This data describes a binding interaction between two proteins.

Residue-level contacts at the interface:
Residue F44 in chain B contacts residue F44 in chain A (closest heavy-atom distance 3.0 Å).
Residue H40 in chain B contacts residue F44 in chain A (closest heavy-atom distance 3.1 Å).
Residue T22 in chain B interacts with residue A69 in chain A (closest heavy-atom distance 3.5 Å).
Residue H54 in chain B is in contact with residue N36 in chain A (closest heavy-atom distance 3.6 Å).
Residue P15 in chain B contacts residue V72 in chain A (closest heavy-atom distance 3.1 Å).
Residue Q34 in chain B is in contact with residue F90 in chain A (closest heavy-atom distance 3.4 Å).
Residue I23 in chain B interacts with residue L83 in chain A (closest heavy-atom distance 3.5 Å).
Residue I30 in chain B interacts with residue F90 in chain A (closest heavy-atom distance 3.9 Å).
Residue E37 in chain B interacts with residue N96 in chain A (closest heavy-atom distance 3.8 Å).
Residue L33 in chain B interacts with residue A55 in chain A (closest heavy-atom distance 3.8 Å).
Residue H40 in chain B interacts with residue S48 in chain A (closest heavy-atom distance 3.7 Å).
Residue I30 in chain B interacts with residue L86 in chain A (closest heavy-atom distance 3.7 Å).
Residue H40 in chain B is in contact with residue W47 in chain A (closest heavy-atom distance 3.5 Å).
Residue L59 in chain B interacts with residue L33 in chain A (closest heavy-atom distance 3.9 Å).
Residue V72 in chain B interacts with residue P15 in chain A (closest heavy-atom distance 3.1 Å).
Residue L87 in chain B interacts with residue I30 in chain A (closest heavy-atom distance 3.5 Å).
Residue A26 in chain B contacts residue F62 in chain A (closest heavy-atom distance 3.5 Å).
Residue K18 in chain B is in contact with residue V72 in chain A (closest heavy-atom distance 4.1 Å).
Residue F62 in chain B contacts residue L25 in chain A (closest heavy-atom distance 3.4 Å).
Residue L19 in chain B interacts with residue S80 in chain A (closest heavy-atom distance 3.9 Å).
Residue L86 in chain B interacts with residue E27 in chain A (closest heavy-atom distance 4.0 Å).
Residue F90 in chain B is in contact with residue I30 in chain A (closest heavy-atom distance 3.9 Å).
Residue L86 in chain B is in contact with residue I30 in chain A (closest heavy-atom distance 3.7 Å).
Residue I30 in chain B interacts with residue L87 in chain A (closest heavy-atom distance 3.5 Å).
Residue L83 in chain B contacts residue T22 in chain A (closest heavy-atom distance 3.7 Å).
Residue W47 in chain B interacts with residue H40 in chain A (closest heavy-atom distance 3.5 Å).
Residue L25 in chain B is in contact with residue D65 in chain A (closest heavy-atom distance 4.0 Å).
Residue S48 in chain B is in contact with residue H40 in chain A (closest heavy-atom distance 3.7 Å).
Residue F90 in chain B is in contact with residue Q34 in chain A (closest heavy-atom distance 3.4 Å).
Residue L33 in chain B is in contact with residue L59 in chain A (closest heavy-atom distance 3.9 Å).
Residue S80 in chain B contacts residue L19 in chain A (closest heavy-atom distance 3.9 Å).
Residue D94 in chain B contacts residue E37 in chain A (closest heavy-atom distance 2.6 Å).
Residue K18 in chain B contacts residue A69 in chain A (closest heavy-atom distance 3.1 Å).
Residue E27 in chain B contacts residue L86 in chain A (closest heavy-atom distance 4.0 Å).
Residue T22 in chain B interacts with residue F62 in chain A (closest heavy-atom distance 3.6 Å).
Residue P15 in chain B interacts with residue Q73 in chain A (closest heavy-atom distance 3.3 Å).
Residue T22 in chain B interacts with residue L83 in chain A (closest heavy-atom distance 3.7 Å).
Residue W47 in chain B is in contact with residue A43 in chain A (closest heavy-atom distance 3.5 Å).
Residue A69 in chain B interacts with residue T22 in chain A (closest heavy-atom distance 3.5 Å).
Residue N96 in chain B contacts residue E37 in chain A (closest heavy-atom distance 3.8 Å).
Residue L86 in chain B contacts residue A26 in chain A (closest heavy-atom distance 3.8 Å).
Residue F62 in chain B is in contact with residue A26 in chain A (closest heavy-atom distance 3.5 Å).
Residue D65 in chain B contacts residue T22 in chain A (closest heavy-atom distance 3.2 Å).
Residue A26 in chain B contacts residue L86 in chain A (closest heavy-atom distance 3.8 Å).
Residue A69 in chain B interacts with residue K18 in chain A (closest heavy-atom distance 3.1 Å).
Residue D65 in chain B contacts residue L25 in chain A (closest heavy-atom distance 4.0 Å).
Residue E37 in chain B is in contact with residue D94 in chain A (closest heavy-atom distance 2.6 Å).
Residue A55 in chain B contacts residue L33 in chain A (closest heavy-atom distance 3.8 Å).
Residue L19 in chain B contacts residue D79 in chain A (closest heavy-atom distance 3.1 Å).
Residue T22 in chain B interacts with residue D65 in chain A (closest heavy-atom distance 3.2 Å).
Residue L59 in chain B contacts residue V29 in chain A (closest heavy-atom distance 3.5 Å).
Residue L25 in chain B is in contact with residue F62 in chain A (closest heavy-atom distance 3.4 Å).
Residue A43 in chain B contacts residue W47 in chain A (closest heavy-atom distance 3.5 Å).
Residue V29 in chain B interacts with residue L59 in chain A (closest heavy-atom distance 3.5 Å).
Residue N36 in chain B interacts with residue H54 in chain A (closest heavy-atom distance 3.6 Å).
Residue F62 in chain B interacts with residue T22 in chain A (closest heavy-atom distance 3.6 Å).
Residue Q73 in chain B interacts with residue P15 in chain A (closest heavy-atom distance 3.3 Å).
Residue F44 in chain B is in contact with residue H40 in chain A (closest heavy-atom distance 3.1 Å).
Residue D79 in chain B interacts with residue L19 in chain A (closest heavy-atom distance 3.1 Å).
Residue L83 in chain B is in contact with residue I23 in chain A (closest heavy-atom distance 3.5 Å).

Sequence of chain A:
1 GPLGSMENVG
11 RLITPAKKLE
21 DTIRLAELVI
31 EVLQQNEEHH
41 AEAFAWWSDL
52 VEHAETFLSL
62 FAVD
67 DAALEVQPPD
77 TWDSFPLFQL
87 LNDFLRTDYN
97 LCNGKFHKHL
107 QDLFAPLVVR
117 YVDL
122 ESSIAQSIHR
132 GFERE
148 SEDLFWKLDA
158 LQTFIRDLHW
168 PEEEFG

Sequence of chain B:
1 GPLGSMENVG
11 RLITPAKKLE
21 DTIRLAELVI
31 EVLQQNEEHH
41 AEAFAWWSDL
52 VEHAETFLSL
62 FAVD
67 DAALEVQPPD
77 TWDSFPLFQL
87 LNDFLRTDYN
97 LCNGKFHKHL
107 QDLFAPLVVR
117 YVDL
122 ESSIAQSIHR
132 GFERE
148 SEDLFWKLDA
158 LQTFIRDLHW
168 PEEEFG